Residue-level contacts at the interface:
Residue G419 in protein 2 is in contact with residue F760 in protein 1 (closest heavy-atom distance 5.0 Å).
Residue I420 in protein 2 is in contact with residue N757 in protein 1 (closest heavy-atom distance 3.5 Å).
Residue L440 in protein 2 contacts residue F764 in protein 1 (closest heavy-atom distance 4.9 Å).
Residue Y422 in protein 2 interacts with residue A755 in protein 1 (closest heavy-atom distance 3.2 Å).
Residue T413 in protein 2 is in contact with residue C763 in protein 1 (closest heavy-atom distance 3.9 Å).
Residue F418 in protein 2 interacts with residue A758 in protein 1 (closest heavy-atom distance 4.2 Å).
Residue I420 in protein 2 contacts residue V756 in protein 1 (closest heavy-atom distance 4.3 Å).
Residue C415 in protein 2 interacts with residue C763 in protein 1 (closest heavy-atom distance 2.0 Å).
Residue N412 in protein 2 interacts with residue F764 in protein 1 (closest heavy-atom distance 3.1 Å).
Residue L770 in protein 2 is in contact with residue R737 in protein 1 (closest heavy-atom distance 3.8 Å).
Residue G414 in protein 2 interacts with residue Y762 in protein 1 (closest heavy-atom distance 4.7 Å).
Residue G419 in protein 2 interacts with residue A758 in protein 1 (closest heavy-atom distance 2.8 Å).
Residue F418 in protein 2 is in contact with residue F760 in protein 1 (closest heavy-atom distance 2.9 Å).
Residue I420 in protein 2 contacts residue A758 in protein 1 (closest heavy-atom distance 2.8 Å).
Residue Y422 in protein 2 is in contact with residue N757 in protein 1 (closest heavy-atom distance 4.0 Å).
Residue F416 in protein 2 is in contact with residue Y762 in protein 1 (closest heavy-atom distance 3.1 Å).
Residue P769 in protein 2 contacts residue C763 in protein 1 (closest heavy-atom distance 3.7 Å).
Residue G771 in protein 2 contacts residue R761 in protein 1 (closest heavy-atom distance 5.0 Å).
Residue P769 in protein 2 contacts residue N735 in protein 1 (closest heavy-atom distance 2.6 Å).
Residue C415 in protein 2 is in contact with residue Y762 in protein 1 (closest heavy-atom distance 2.9 Å).
Residue F416 in protein 2 interacts with residue F764 in protein 1 (closest heavy-atom distance 3.2 Å).
Residue G423 in protein 2 contacts residue A755 in protein 1 (closest heavy-atom distance 4.1 Å).
Residue N417 in protein 2 contacts residue R761 in protein 1 (closest heavy-atom distance 3.6 Å).
Residue F418 in protein 2 is in contact with residue N759 in protein 1 (closest heavy-atom distance 3.2 Å).
Residue N412 in protein 2 interacts with residue N735 in protein 1 (closest heavy-atom distance 2.8 Å).
Residue G414 in protein 2 is in contact with residue F764 in protein 1 (closest heavy-atom distance 4.5 Å).
Residue G421 in protein 2 is in contact with residue A758 in protein 1 (closest heavy-atom distance 5.0 Å).
Residue G421 in protein 2 interacts with residue V756 in protein 1 (closest heavy-atom distance 3.9 Å).
Residue R411 in protein 2 interacts with residue F764 in protein 1 (closest heavy-atom distance 4.4 Å).
Residue G419 in protein 2 interacts with residue N759 in protein 1 (closest heavy-atom distance 3.9 Å).
Residue L770 in protein 2 interacts with residue N735 in protein 1 (closest heavy-atom distance 3.4 Å).
Residue C415 in protein 2 contacts residue R761 in protein 1 (closest heavy-atom distance 3.4 Å).
Residue G421 in protein 2 is in contact with residue N757 in protein 1 (closest heavy-atom distance 3.1 Å).
Residue I796 in protein 2 contacts residue R761 in protein 1 (closest heavy-atom distance 4.7 Å).
Residue L770 in protein 2 is in contact with residue C763 in protein 1 (closest heavy-atom distance 3.7 Å).
Residue F416 in protein 2 interacts with residue F760 in protein 1 (closest heavy-atom distance 4.1 Å).
Residue T413 in protein 2 contacts residue F764 in protein 1 (closest heavy-atom distance 2.8 Å).
Residue Y422 in protein 2 is in contact with residue V756 in protein 1 (closest heavy-atom distance 3.0 Å).
Residue F416 in protein 2 is in contact with residue R761 in protein 1 (closest heavy-atom distance 3.7 Å).
Residue N417 in protein 2 contacts residue F760 in protein 1 (closest heavy-atom distance 3.2 Å).
Residue L770 in protein 2 is in contact with residue R761 in protein 1 (closest heavy-atom distance 2.8 Å).
Residue N412 in protein 2 contacts residue C763 in protein 1 (closest heavy-atom distance 3.4 Å).
Residue V434 in protein 2 is in contact with residue F764 in protein 1 (closest heavy-atom distance 5.0 Å).
Residue Q436 in protein 2 interacts with residue F764 in protein 1 (closest heavy-atom distance 3.2 Å).
Residue C415 in protein 2 interacts with residue F764 in protein 1 (closest heavy-atom distance 4.3 Å).
Residue G414 in protein 2 contacts residue C763 in protein 1 (closest heavy-atom distance 4.9 Å).

Sequence of protein 2:
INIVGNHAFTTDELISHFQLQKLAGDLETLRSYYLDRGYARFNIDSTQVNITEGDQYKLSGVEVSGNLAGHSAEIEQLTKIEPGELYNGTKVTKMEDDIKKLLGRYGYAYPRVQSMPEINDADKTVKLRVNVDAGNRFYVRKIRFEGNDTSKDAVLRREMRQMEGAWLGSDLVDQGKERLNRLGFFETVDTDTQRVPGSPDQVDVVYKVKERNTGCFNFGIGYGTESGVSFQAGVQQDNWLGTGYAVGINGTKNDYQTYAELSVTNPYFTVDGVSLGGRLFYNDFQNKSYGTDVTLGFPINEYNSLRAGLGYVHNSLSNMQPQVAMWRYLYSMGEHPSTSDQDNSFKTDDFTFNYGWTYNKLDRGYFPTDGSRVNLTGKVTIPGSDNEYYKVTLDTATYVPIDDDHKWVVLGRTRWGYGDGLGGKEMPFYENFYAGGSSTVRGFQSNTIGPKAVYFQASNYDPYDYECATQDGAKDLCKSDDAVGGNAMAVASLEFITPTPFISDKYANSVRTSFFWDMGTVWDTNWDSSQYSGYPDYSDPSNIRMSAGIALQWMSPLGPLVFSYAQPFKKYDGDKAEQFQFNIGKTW

This data describes a binding interaction between two proteins.

Sequence of protein 1:
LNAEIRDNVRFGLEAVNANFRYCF